Sequence of the first protein:
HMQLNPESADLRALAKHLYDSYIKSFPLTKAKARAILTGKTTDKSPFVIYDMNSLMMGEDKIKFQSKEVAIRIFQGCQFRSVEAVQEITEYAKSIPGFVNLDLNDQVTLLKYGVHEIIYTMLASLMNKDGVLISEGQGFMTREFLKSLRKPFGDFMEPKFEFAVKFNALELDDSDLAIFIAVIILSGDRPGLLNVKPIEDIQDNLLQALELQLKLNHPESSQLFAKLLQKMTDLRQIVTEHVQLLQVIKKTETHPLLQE

Sequence of the second protein:
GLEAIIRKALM

This data describes a binding interaction between two proteins.

Contacts between the two chains:
Residue Q96 in the first protein contacts residue I11 in the second protein (closest heavy-atom distance 3.8 Å).
Residue L270 in the first protein is in contact with residue K14 in the second protein (closest heavy-atom distance 4.3 Å).
Residue L271 in the first protein contacts residue I11 in the second protein (closest heavy-atom distance 3.9 Å).
Residue T99 in the first protein interacts with residue A15 in the second protein (closest heavy-atom distance 3.7 Å).
Residue H125 in the first protein is in contact with residue L8 in the second protein (closest heavy-atom distance 4.1 Å).
Residue Q116 in the first protein is in contact with residue L16 in the second protein (closest heavy-atom distance 3.6 Å).
Residue V124 in the first protein interacts with residue I12 in the second protein (closest heavy-atom distance 4.8 Å).
Residue K103 in the first protein interacts with residue M17 in the second protein (closest heavy-atom distance 4.3 Å).
Residue K121 in the first protein is in contact with residue L8 in the second protein (closest heavy-atom distance 3.6 Å).
Residue K121 in the first protein interacts with residue E9 in the second protein (closest heavy-atom distance 3.5 Å).
Residue V124 in the first protein interacts with residue L8 in the second protein (closest heavy-atom distance 4.2 Å).
Residue V95 in the first protein interacts with residue L8 in the second protein (closest heavy-atom distance 3.8 Å).
Residue L270 in the first protein contacts residue I11 in the second protein (closest heavy-atom distance 4.7 Å).
Residue Q96 in the first protein is in contact with residue A15 in the second protein (closest heavy-atom distance 4.5 Å).
Residue V95 in the first protein contacts residue I12 in the second protein (closest heavy-atom distance 3.8 Å).
Residue L113 in the first protein interacts with residue L16 in the second protein (closest heavy-atom distance 3.7 Å).
Residue L120 in the first protein interacts with residue L16 in the second protein (closest heavy-atom distance 4.1 Å).
Residue E100 in the first protein is in contact with residue A15 in the second protein (closest heavy-atom distance 4.1 Å).
Residue K121 in the first protein interacts with residue I12 in the second protein (closest heavy-atom distance 3.6 Å).
Residue V117 in the first protein contacts residue R13 in the second protein (closest heavy-atom distance 3.6 Å).
Residue V117 in the first protein is in contact with residue E9 in the second protein (closest heavy-atom distance 3.6 Å).
Residue L113 in the first protein is in contact with residue R13 in the second protein (closest heavy-atom distance 4.2 Å).
Residue T99 in the first protein interacts with residue I12 in the second protein (closest heavy-atom distance 3.8 Å).
Residue L120 in the first protein is in contact with residue I12 in the second protein (closest heavy-atom distance 3.7 Å).
Residue K103 in the first protein is in contact with residue L16 in the second protein (closest heavy-atom distance 3.8 Å).
Residue F108 in the first protein is in contact with residue L16 in the second protein (closest heavy-atom distance 4.2 Å).
Residue V92 in the first protein interacts with residue I11 in the second protein (closest heavy-atom distance 4.3 Å).
Residue T99 in the first protein is in contact with residue L16 in the second protein (closest heavy-atom distance 3.7 Å).
Residue L271 in the first protein interacts with residue G7 in the second protein (closest heavy-atom distance 4.3 Å).
Residue V117 in the first protein is in contact with residue L16 in the second protein (closest heavy-atom distance 4.1 Å).
Residue N114 in the first protein interacts with residue R13 in the second protein (closest heavy-atom distance 3.2 Å).
Residue Q96 in the first protein interacts with residue K14 in the second protein (closest heavy-atom distance 4.7 Å).
Residue K103 in the first protein interacts with residue A15 in the second protein (closest heavy-atom distance 2.8 Å).
Residue V117 in the first protein interacts with residue I12 in the second protein (closest heavy-atom distance 4.0 Å).
Residue V95 in the first protein contacts residue I11 in the second protein (closest heavy-atom distance 3.9 Å).